Sequence of the second protein:
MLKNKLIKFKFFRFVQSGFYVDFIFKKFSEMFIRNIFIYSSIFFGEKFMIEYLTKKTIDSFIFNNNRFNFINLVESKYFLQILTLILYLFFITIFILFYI

Sequence of the first protein:
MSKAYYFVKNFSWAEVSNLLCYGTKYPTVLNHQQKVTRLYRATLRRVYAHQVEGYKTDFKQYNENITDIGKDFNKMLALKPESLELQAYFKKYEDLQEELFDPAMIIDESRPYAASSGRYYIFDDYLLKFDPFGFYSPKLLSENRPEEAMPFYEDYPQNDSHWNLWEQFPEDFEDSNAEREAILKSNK

Contacts between the two chains:
Residue E99 in the first protein contacts residue F9 in the second protein (closest heavy-atom distance 4.8 Å).
Residue F101 in the first protein is in contact with residue R13 in the second protein (closest heavy-atom distance 4.8 Å).

This data describes a binding interaction between two proteins.